The following describes two proteins that form a bound complex.

Sequence of the second protein:
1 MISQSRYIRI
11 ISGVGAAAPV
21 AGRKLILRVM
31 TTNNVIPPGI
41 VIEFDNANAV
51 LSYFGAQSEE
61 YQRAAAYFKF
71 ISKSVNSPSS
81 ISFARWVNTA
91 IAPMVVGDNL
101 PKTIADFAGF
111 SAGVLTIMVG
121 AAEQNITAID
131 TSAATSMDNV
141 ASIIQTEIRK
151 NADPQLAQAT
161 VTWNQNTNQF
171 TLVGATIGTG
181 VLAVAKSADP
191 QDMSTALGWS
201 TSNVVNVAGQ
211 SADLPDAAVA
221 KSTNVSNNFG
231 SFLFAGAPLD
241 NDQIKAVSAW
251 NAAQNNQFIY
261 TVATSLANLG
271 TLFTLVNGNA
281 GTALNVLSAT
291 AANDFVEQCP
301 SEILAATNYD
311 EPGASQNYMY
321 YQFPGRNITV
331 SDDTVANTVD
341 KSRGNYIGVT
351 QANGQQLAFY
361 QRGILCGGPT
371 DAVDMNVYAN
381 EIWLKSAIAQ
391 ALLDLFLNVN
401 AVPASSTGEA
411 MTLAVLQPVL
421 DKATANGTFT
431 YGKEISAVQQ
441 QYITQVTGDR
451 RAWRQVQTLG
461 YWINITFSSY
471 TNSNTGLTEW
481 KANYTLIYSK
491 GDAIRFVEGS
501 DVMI

Sequence of the first protein:
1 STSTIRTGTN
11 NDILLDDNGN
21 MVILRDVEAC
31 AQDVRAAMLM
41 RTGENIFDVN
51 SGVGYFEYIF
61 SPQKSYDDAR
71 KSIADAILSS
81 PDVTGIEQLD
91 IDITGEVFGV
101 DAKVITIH

Contacts between the two chains:
Residue V502 in the second protein contacts residue K103 in the first protein (closest heavy-atom distance 3.5 Å).
Residue Q316 in the second protein is in contact with residue P62 in the first protein (closest heavy-atom distance 3.9 Å).
Residue F496 in the second protein interacts with residue E96 in the first protein (closest heavy-atom distance 3.9 Å).
Residue I504 in the second protein is in contact with residue I105 in the first protein (closest heavy-atom distance 4.3 Å).
Residue D501 in the second protein is in contact with residue A102 in the first protein (closest heavy-atom distance 4.0 Å).
Residue I494 in the second protein is in contact with residue V97 in the first protein (closest heavy-atom distance 4.6 Å).
Residue Y320 in the second protein interacts with residue F56 in the first protein (closest heavy-atom distance 4.3 Å).
Residue R495 in the second protein contacts residue F60 in the first protein (closest heavy-atom distance 4.4 Å).
Residue Q322 in the second protein contacts residue F56 in the first protein (closest heavy-atom distance 4.6 Å).
Residue L357 in the second protein is in contact with residue R41 in the first protein (closest heavy-atom distance 3.2 Å).
Residue A493 in the second protein interacts with residue E96 in the first protein (closest heavy-atom distance 2.7 Å).
Residue M503 in the second protein interacts with residue I105 in the first protein (closest heavy-atom distance 4.4 Å).
Residue M503 in the second protein is in contact with residue C30 in the first protein (closest heavy-atom distance 3.8 Å).
Residue S500 in the second protein contacts residue V100 in the first protein (closest heavy-atom distance 3.0 Å).
Residue E498 in the second protein is in contact with residue V100 in the first protein (closest heavy-atom distance 3.0 Å).
Residue S500 in the second protein is in contact with residue A102 in the first protein (closest heavy-atom distance 3.4 Å).
Residue D501 in the second protein interacts with residue A31 in the first protein (closest heavy-atom distance 4.4 Å).
Residue D501 in the second protein contacts residue D101 in the first protein (closest heavy-atom distance 4.8 Å).
Residue D501 in the second protein contacts residue V34 in the first protein (closest heavy-atom distance 3.1 Å).
Residue V497 in the second protein contacts residue F98 in the first protein (closest heavy-atom distance 3.3 Å).
Residue K433 in the second protein is in contact with residue G95 in the first protein (closest heavy-atom distance 4.6 Å).
Residue M503 in the second protein interacts with residue V34 in the first protein (closest heavy-atom distance 4.2 Å).
Residue V497 in the second protein contacts residue V100 in the first protein (closest heavy-atom distance 4.8 Å).
Residue M503 in the second protein contacts residue A31 in the first protein (closest heavy-atom distance 3.5 Å).
Residue M503 in the second protein contacts residue V104 in the first protein (closest heavy-atom distance 2.6 Å).
Residue I494 in the second protein is in contact with residue E96 in the first protein (closest heavy-atom distance 4.1 Å).
Residue I494 in the second protein is in contact with residue Y66 in the first protein (closest heavy-atom distance 4.0 Å).
Residue F496 in the second protein contacts residue F98 in the first protein (closest heavy-atom distance 2.9 Å).
Residue F359 in the second protein is in contact with residue F56 in the first protein (closest heavy-atom distance 4.6 Å).
Residue D501 in the second protein contacts residue V104 in the first protein (closest heavy-atom distance 4.4 Å).
Residue G499 in the second protein interacts with residue V100 in the first protein (closest heavy-atom distance 3.2 Å).
Residue Q355 in the second protein contacts residue R41 in the first protein (closest heavy-atom distance 4.3 Å).
Residue D492 in the second protein interacts with residue G95 in the first protein (closest heavy-atom distance 4.3 Å).
Residue K73 in the second protein interacts with residue F56 in the first protein (closest heavy-atom distance 4.2 Å).
Residue S315 in the second protein interacts with residue P62 in the first protein (closest heavy-atom distance 3.6 Å).
Residue V502 in the second protein interacts with residue A102 in the first protein (closest heavy-atom distance 3.2 Å).
Residue M503 in the second protein is in contact with residue V27 in the first protein (closest heavy-atom distance 4.3 Å).
Residue P312 in the second protein is in contact with residue K64 in the first protein (closest heavy-atom distance 3.8 Å).
Residue I504 in the second protein interacts with residue V104 in the first protein (closest heavy-atom distance 3.2 Å).
Residue R495 in the second protein is in contact with residue E96 in the first protein (closest heavy-atom distance 3.0 Å).
Residue Q355 in the second protein interacts with residue G43 in the first protein (closest heavy-atom distance 3.3 Å).
Residue M503 in the second protein interacts with residue T106 in the first protein (closest heavy-atom distance 3.7 Å).
Residue I494 in the second protein contacts residue F98 in the first protein (closest heavy-atom distance 4.0 Å).
Residue D501 in the second protein contacts residue M38 in the first protein (closest heavy-atom distance 4.2 Å).
Residue E498 in the second protein contacts residue G99 in the first protein (closest heavy-atom distance 3.3 Å).
Residue M503 in the second protein interacts with residue K103 in the first protein (closest heavy-atom distance 4.8 Å).
Residue I504 in the second protein contacts residue E87 in the first protein (closest heavy-atom distance 4.0 Å).
Residue S500 in the second protein contacts residue D101 in the first protein (closest heavy-atom distance 2.7 Å).
Residue Y320 in the second protein is in contact with residue F60 in the first protein (closest heavy-atom distance 3.2 Å).
Residue N317 in the second protein is in contact with residue F60 in the first protein (closest heavy-atom distance 4.5 Å).
Residue N317 in the second protein contacts residue P62 in the first protein (closest heavy-atom distance 4.5 Å).
Residue E498 in the second protein interacts with residue F98 in the first protein (closest heavy-atom distance 3.1 Å).
Residue V497 in the second protein contacts residue F60 in the first protein (closest heavy-atom distance 4.5 Å).
Residue K73 in the second protein is in contact with residue S61 in the first protein (closest heavy-atom distance 3.2 Å).
Residue V502 in the second protein contacts residue V104 in the first protein (closest heavy-atom distance 3.4 Å).
Residue I494 in the second protein interacts with residue F60 in the first protein (closest heavy-atom distance 4.2 Å).
Residue I494 in the second protein is in contact with residue I59 in the first protein (closest heavy-atom distance 4.4 Å).
Residue I494 in the second protein is in contact with residue I93 in the first protein (closest heavy-atom distance 4.4 Å).
Residue Q355 in the second protein contacts residue E44 in the first protein (closest heavy-atom distance 4.7 Å).
Residue F496 in the second protein contacts residue V97 in the first protein (closest heavy-atom distance 3.2 Å).